Sequence of the first protein:
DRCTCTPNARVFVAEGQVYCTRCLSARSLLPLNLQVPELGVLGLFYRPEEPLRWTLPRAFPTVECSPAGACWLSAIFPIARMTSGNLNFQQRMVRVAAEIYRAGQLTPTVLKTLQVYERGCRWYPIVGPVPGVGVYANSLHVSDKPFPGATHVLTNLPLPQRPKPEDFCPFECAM

Contacts between the two chains:
Residue V135 in the first protein is in contact with residue Y24 in the second protein (closest heavy-atom distance 3.3 Å).
Residue E20 in the first protein contacts residue K150 in the second protein (closest heavy-atom distance 3.2 Å).
Residue A31 in the first protein is in contact with residue P134 in the second protein (closest heavy-atom distance 3.8 Å).
Residue P136 in the first protein contacts residue F82 in the second protein (closest heavy-atom distance 4.1 Å).
Residue L162 in the first protein contacts residue F94 in the second protein (closest heavy-atom distance 3.7 Å).
Residue V138 in the first protein is in contact with residue G137 in the second protein (closest heavy-atom distance 4.3 Å).
Residue R86 in the first protein contacts residue L162 in the second protein (closest heavy-atom distance 4.0 Å).
Residue L29 in the first protein interacts with residue P163 in the second protein (closest heavy-atom distance 3.6 Å).
Residue R86 in the first protein contacts residue N161 in the second protein (closest heavy-atom distance 3.7 Å).
Residue F82 in the first protein contacts residue L162 in the second protein (closest heavy-atom distance 4.1 Å).
Residue F82 in the first protein contacts residue P136 in the second protein (closest heavy-atom distance 4.1 Å).
Residue L162 in the first protein is in contact with residue L29 in the second protein (closest heavy-atom distance 4.3 Å).
Residue Y24 in the first protein is in contact with residue V135 in the second protein (closest heavy-atom distance 3.3 Å).
Residue K150 in the first protein interacts with residue E20 in the second protein (closest heavy-atom distance 3.2 Å).
Residue P136 in the first protein is in contact with residue Y24 in the second protein (closest heavy-atom distance 3.4 Å).
Residue L29 in the first protein interacts with residue L162 in the second protein (closest heavy-atom distance 4.3 Å).
Residue F94 in the first protein interacts with residue L162 in the second protein (closest heavy-atom distance 3.7 Å).
Residue A19 in the first protein contacts residue P136 in the second protein (closest heavy-atom distance 3.9 Å).
Residue P134 in the first protein contacts residue R7 in the second protein (closest heavy-atom distance 4.3 Å).
Residue P136 in the first protein is in contact with residue A19 in the second protein (closest heavy-atom distance 3.9 Å).
Residue L162 in the first protein is in contact with residue F82 in the second protein (closest heavy-atom distance 4.1 Å).
Residue N161 in the first protein is in contact with residue R86 in the second protein (closest heavy-atom distance 3.7 Å).
Residue R124 in the first protein contacts residue N91 in the second protein (closest heavy-atom distance 3.1 Å).
Residue Y24 in the first protein interacts with residue P136 in the second protein (closest heavy-atom distance 3.4 Å).
Residue N91 in the first protein is in contact with residue M87 in the second protein (closest heavy-atom distance 3.6 Å).
Residue N91 in the first protein interacts with residue R124 in the second protein (closest heavy-atom distance 3.1 Å).
Residue F82 in the first protein contacts residue G137 in the second protein (closest heavy-atom distance 3.5 Å).
Residue C126 in the first protein is in contact with residue N91 in the second protein (closest heavy-atom distance 4.3 Å).
Residue Q95 in the first protein contacts residue P163 in the second protein (closest heavy-atom distance 3.3 Å).
Residue P136 in the first protein is in contact with residue F17 in the second protein (closest heavy-atom distance 4.3 Å).
Residue N91 in the first protein is in contact with residue G125 in the second protein (closest heavy-atom distance 3.1 Å).
Residue P134 in the first protein is in contact with residue Q22 in the second protein (closest heavy-atom distance 3.7 Å).
Residue P163 in the first protein is in contact with residue F94 in the second protein (closest heavy-atom distance 3.7 Å).
Residue C28 in the first protein interacts with residue P165 in the second protein (closest heavy-atom distance 3.5 Å).
Residue Q22 in the first protein is in contact with residue P134 in the second protein (closest heavy-atom distance 3.7 Å).
Residue P134 in the first protein contacts residue A31 in the second protein (closest heavy-atom distance 3.8 Å).
Residue L162 in the first protein is in contact with residue R86 in the second protein (closest heavy-atom distance 4.0 Å).
Residue P163 in the first protein contacts residue L29 in the second protein (closest heavy-atom distance 3.6 Å).
Residue P165 in the first protein contacts residue C28 in the second protein (closest heavy-atom distance 3.5 Å).
Residue G125 in the first protein contacts residue N91 in the second protein (closest heavy-atom distance 3.1 Å).
Residue P163 in the first protein contacts residue Q95 in the second protein (closest heavy-atom distance 3.3 Å).
Residue N91 in the first protein contacts residue N161 in the second protein (closest heavy-atom distance 3.0 Å).
Residue G137 in the first protein interacts with residue V138 in the second protein (closest heavy-atom distance 4.3 Å).
Residue M87 in the first protein interacts with residue N91 in the second protein (closest heavy-atom distance 3.6 Å).
Residue P134 in the first protein is in contact with residue Y24 in the second protein (closest heavy-atom distance 3.2 Å).
Residue N91 in the first protein contacts residue C126 in the second protein (closest heavy-atom distance 4.3 Å).
Residue N161 in the first protein is in contact with residue N91 in the second protein (closest heavy-atom distance 3.0 Å).
Residue S30 in the first protein is in contact with residue P165 in the second protein (closest heavy-atom distance 3.2 Å).
Residue P165 in the first protein is in contact with residue S30 in the second protein (closest heavy-atom distance 3.2 Å).
Residue L29 in the first protein interacts with residue L164 in the second protein (closest heavy-atom distance 4.6 Å).
Residue D6 in the first protein contacts residue V132 in the second protein (closest heavy-atom distance 3.6 Å).
Residue P136 in the first protein is in contact with residue L29 in the second protein (closest heavy-atom distance 4.1 Å).
Residue L29 in the first protein contacts residue P136 in the second protein (closest heavy-atom distance 4.1 Å).
Residue F94 in the first protein is in contact with residue P163 in the second protein (closest heavy-atom distance 3.7 Å).
Residue V132 in the first protein is in contact with residue D6 in the second protein (closest heavy-atom distance 3.6 Å).
Residue F17 in the first protein is in contact with residue P136 in the second protein (closest heavy-atom distance 4.3 Å).
Residue R7 in the first protein is in contact with residue P134 in the second protein (closest heavy-atom distance 4.3 Å).
Residue V138 in the first protein is in contact with residue V138 in the second protein (closest heavy-atom distance 4.2 Å).
Residue G137 in the first protein contacts residue F82 in the second protein (closest heavy-atom distance 3.5 Å).
Residue Y24 in the first protein contacts residue P134 in the second protein (closest heavy-atom distance 3.2 Å).

Sequence of the second protein:
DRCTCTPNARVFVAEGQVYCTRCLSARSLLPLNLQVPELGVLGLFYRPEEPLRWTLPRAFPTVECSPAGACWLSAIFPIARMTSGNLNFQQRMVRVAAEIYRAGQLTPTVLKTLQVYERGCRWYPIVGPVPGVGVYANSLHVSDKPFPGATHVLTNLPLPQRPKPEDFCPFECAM

These two protein chains interact to form a complex.